Sequence of chain A:
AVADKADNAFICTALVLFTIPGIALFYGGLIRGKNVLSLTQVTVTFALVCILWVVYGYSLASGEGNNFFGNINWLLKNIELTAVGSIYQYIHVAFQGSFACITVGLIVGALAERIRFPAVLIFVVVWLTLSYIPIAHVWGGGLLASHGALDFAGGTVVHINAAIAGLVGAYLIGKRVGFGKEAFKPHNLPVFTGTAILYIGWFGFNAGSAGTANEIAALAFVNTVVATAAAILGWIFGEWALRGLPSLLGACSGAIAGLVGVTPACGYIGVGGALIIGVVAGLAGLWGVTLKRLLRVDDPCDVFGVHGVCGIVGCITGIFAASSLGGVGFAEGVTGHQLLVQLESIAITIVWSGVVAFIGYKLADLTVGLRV

Sequence of chain B:
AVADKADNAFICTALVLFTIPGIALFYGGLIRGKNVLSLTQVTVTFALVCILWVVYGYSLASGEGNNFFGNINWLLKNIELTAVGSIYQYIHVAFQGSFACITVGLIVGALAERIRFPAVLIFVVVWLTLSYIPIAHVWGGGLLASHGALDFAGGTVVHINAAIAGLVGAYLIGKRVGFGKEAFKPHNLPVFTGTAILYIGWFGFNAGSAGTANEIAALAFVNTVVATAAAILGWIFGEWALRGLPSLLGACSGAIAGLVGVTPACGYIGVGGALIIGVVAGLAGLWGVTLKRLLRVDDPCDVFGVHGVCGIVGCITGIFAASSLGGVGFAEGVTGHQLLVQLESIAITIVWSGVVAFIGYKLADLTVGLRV

These two protein chains interact to form a complex.

Contacts between the two chains:
Residue A11 in chain A is in contact with residue A223 in chain B (closest heavy-atom distance 3.6 Å).
Residue N10 in chain A interacts with residue A223 in chain B (closest heavy-atom distance 3.1 Å).
Residue T46 in chain A is in contact with residue S257 in chain B (closest heavy-atom distance 3.7 Å).
Residue L88 in chain A interacts with residue I226 in chain B (closest heavy-atom distance 3.9 Å).
Residue V50 in chain A interacts with residue L243 in chain B (closest heavy-atom distance 3.7 Å).
Residue P26 in chain A is in contact with residue F202 in chain B (closest heavy-atom distance 3.5 Å).
Residue Y96 in chain A contacts residue E225 in chain B (closest heavy-atom distance 3.2 Å).
Residue Y98 in chain A contacts residue A228 in chain B (closest heavy-atom distance 3.9 Å).
Residue K7 in chain A is in contact with residue A8 in chain B (closest heavy-atom distance 3.5 Å).
Residue T17 in chain A is in contact with residue F231 in chain B (closest heavy-atom distance 3.5 Å).
Residue A11 in chain A contacts residue A8 in chain B (closest heavy-atom distance 3.8 Å).
Residue I25 in chain A interacts with residue I210 in chain B (closest heavy-atom distance 3.5 Å).
Residue F125 in chain A interacts with residue P256 in chain B (closest heavy-atom distance 3.6 Å).
Residue F52 in chain A interacts with residue Y209 in chain B (closest heavy-atom distance 3.2 Å).
Residue K7 in chain A interacts with residue D6 in chain B (closest heavy-atom distance 2.8 Å).
Residue A11 in chain A is in contact with residue F12 in chain B (closest heavy-atom distance 3.7 Å).
Residue K7 in chain A contacts residue D9 in chain B (closest heavy-atom distance 2.5 Å).
Residue F125 in chain A is in contact with residue W250 in chain B (closest heavy-atom distance 3.3 Å).
Residue Y96 in chain A is in contact with residue N224 in chain B (closest heavy-atom distance 3.6 Å).
Residue K7 in chain A interacts with residue T222 in chain B (closest heavy-atom distance 3.7 Å).
Residue I57 in chain A contacts residue L243 in chain B (closest heavy-atom distance 3.9 Å).
Residue A18 in chain A contacts residue I210 in chain B (closest heavy-atom distance 3.8 Å).
Residue C56 in chain A interacts with residue A239 in chain B (closest heavy-atom distance 3.5 Å).
Residue L21 in chain A is in contact with residue F213 in chain B (closest heavy-atom distance 3.4 Å).
Residue I57 in chain A is in contact with residue A239 in chain B (closest heavy-atom distance 3.8 Å).
Residue V60 in chain A is in contact with residue V236 in chain B (closest heavy-atom distance 3.5 Å).
Residue A53 in chain A contacts residue I242 in chain B (closest heavy-atom distance 3.7 Å).
Residue L45 in chain A is in contact with residue P199 in chain B (closest heavy-atom distance 3.9 Å).
Residue L42 in chain A is in contact with residue L198 in chain B (closest heavy-atom distance 3.5 Å).
Residue L45 in chain A is in contact with residue L258 in chain B (closest heavy-atom distance 3.6 Å).
Residue A18 in chain A is in contact with residue F231 in chain B (closest heavy-atom distance 3.7 Å).
Residue F22 in chain A is in contact with residue I210 in chain B (closest heavy-atom distance 3.4 Å).
Residue L129 in chain A interacts with residue W250 in chain B (closest heavy-atom distance 3.8 Å).
Residue T49 in chain A interacts with residue A261 in chain B (closest heavy-atom distance 3.7 Å).
Residue L21 in chain A contacts residue I210 in chain B (closest heavy-atom distance 3.8 Å).
Residue A53 in chain A contacts residue L243 in chain B (closest heavy-atom distance 3.9 Å).
Residue Y98 in chain A contacts residue V281 in chain B (closest heavy-atom distance 3.5 Å).
Residue Y98 in chain A is in contact with residue L229 in chain B (closest heavy-atom distance 3.8 Å).
Residue T49 in chain A interacts with residue F202 in chain B (closest heavy-atom distance 3.2 Å).
Residue A29 in chain A is in contact with residue F202 in chain B (closest heavy-atom distance 3.3 Å).
Residue L88 in chain A is in contact with residue E225 in chain B (closest heavy-atom distance 3.3 Å).
Residue A53 in chain A is in contact with residue A239 in chain B (closest heavy-atom distance 3.3 Å).
Residue L30 in chain A interacts with residue T203 in chain B (closest heavy-atom distance 3.3 Å).
Residue I15 in chain A is in contact with residue I15 in chain B (closest heavy-atom distance 3.6 Å).
Residue Y98 in chain A interacts with residue V232 in chain B (closest heavy-atom distance 3.2 Å).
Residue I25 in chain A interacts with residue A206 in chain B (closest heavy-atom distance 3.3 Å).
Residue C56 in chain A contacts residue V235 in chain B (closest heavy-atom distance 3.7 Å).
Residue L21 in chain A contacts residue Y209 in chain B (closest heavy-atom distance 3.7 Å).
Residue I57 in chain A is in contact with residue V236 in chain B (closest heavy-atom distance 3.8 Å).
Residue L88 in chain A contacts residue L229 in chain B (closest heavy-atom distance 3.6 Å).
Residue L42 in chain A is in contact with residue P195 in chain B (closest heavy-atom distance 3.6 Å).
Residue L83 in chain A interacts with residue V281 in chain B (closest heavy-atom distance 3.6 Å).
Residue T46 in chain A is in contact with residue L258 in chain B (closest heavy-atom distance 3.1 Å).
Residue V50 in chain A interacts with residue I246 in chain B (closest heavy-atom distance 3.7 Å).
Residue K7 in chain A is in contact with residue A223 in chain B (closest heavy-atom distance 3.5 Å).
Residue A8 in chain A contacts residue A8 in chain B (closest heavy-atom distance 3.2 Å).
Residue I99 in chain A interacts with residue A228 in chain B (closest heavy-atom distance 3.5 Å).
Residue L42 in chain A contacts residue L258 in chain B (closest heavy-atom distance 3.6 Å).
Residue P26 in chain A contacts residue A206 in chain B (closest heavy-atom distance 3.4 Å).
Residue I57 in chain A is in contact with residue A240 in chain B (closest heavy-atom distance 3.9 Å).